Sequence of the first protein:
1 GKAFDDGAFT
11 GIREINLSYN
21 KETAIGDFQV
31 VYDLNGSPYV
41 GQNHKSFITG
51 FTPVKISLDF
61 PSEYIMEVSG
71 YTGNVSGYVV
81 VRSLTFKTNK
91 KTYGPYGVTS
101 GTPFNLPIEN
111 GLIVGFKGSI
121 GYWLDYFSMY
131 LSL

Sequence of the second protein:
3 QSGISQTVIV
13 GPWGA

These two protein chains interact to form a complex.

Residue-level contacts at the interface:
Residue F127 in the first protein interacts with residue P14 in the second protein (closest heavy-atom distance 3.3 Å).
Residue V81 in the first protein contacts residue G16 in the second protein (closest heavy-atom distance 4.5 Å).
Residue Y126 in the first protein contacts residue P14 in the second protein (closest heavy-atom distance 4.2 Å).
Residue F127 in the first protein contacts residue W15 in the second protein (closest heavy-atom distance 3.1 Å).
Residue S128 in the first protein is in contact with residue W15 in the second protein (closest heavy-atom distance 5.0 Å).
Residue F127 in the first protein is in contact with residue G13 in the second protein (closest heavy-atom distance 4.3 Å).
Residue D125 in the first protein interacts with residue W15 in the second protein (closest heavy-atom distance 4.5 Å).
Residue Y130 in the first protein interacts with residue T9 in the second protein (closest heavy-atom distance 3.8 Å).
Residue L131 in the first protein interacts with residue I11 in the second protein (closest heavy-atom distance 4.8 Å).
Residue S128 in the first protein is in contact with residue V12 in the second protein (closest heavy-atom distance 3.3 Å).
Residue S128 in the first protein interacts with residue P14 in the second protein (closest heavy-atom distance 3.3 Å).
Residue L131 in the first protein is in contact with residue V12 in the second protein (closest heavy-atom distance 3.9 Å).
Residue L106 in the first protein contacts residue V12 in the second protein (closest heavy-atom distance 3.9 Å).
Residue V79 in the first protein contacts residue A17 in the second protein (closest heavy-atom distance 3.3 Å).
Residue Y130 in the first protein is in contact with residue I11 in the second protein (closest heavy-atom distance 3.7 Å).
Residue D125 in the first protein is in contact with residue G16 in the second protein (closest heavy-atom distance 3.6 Å).
Residue Y126 in the first protein contacts residue A17 in the second protein (closest heavy-atom distance 3.4 Å).
Residue T72 in the first protein is in contact with residue W15 in the second protein (closest heavy-atom distance 4.3 Å).
Residue A8 in the first protein contacts residue T9 in the second protein (closest heavy-atom distance 3.8 Å).
Residue K117 in the first protein interacts with residue I11 in the second protein (closest heavy-atom distance 4.4 Å).
Residue M129 in the first protein contacts residue I11 in the second protein (closest heavy-atom distance 3.2 Å).
Residue S132 in the first protein contacts residue T9 in the second protein (closest heavy-atom distance 4.4 Å).
Residue L131 in the first protein interacts with residue T9 in the second protein (closest heavy-atom distance 3.3 Å).
Residue V81 in the first protein is in contact with residue W15 in the second protein (closest heavy-atom distance 4.0 Å).
Residue F104 in the first protein interacts with residue W15 in the second protein (closest heavy-atom distance 3.6 Å).
Residue Y126 in the first protein contacts residue G16 in the second protein (closest heavy-atom distance 4.0 Å).
Residue F127 in the first protein contacts residue V12 in the second protein (closest heavy-atom distance 4.9 Å).
Residue M129 in the first protein contacts residue W15 in the second protein (closest heavy-atom distance 3.7 Å).
Residue V114 in the first protein contacts residue T9 in the second protein (closest heavy-atom distance 4.4 Å).
Residue V79 in the first protein contacts residue G16 in the second protein (closest heavy-atom distance 3.8 Å).
Residue Y130 in the first protein interacts with residue V10 in the second protein (closest heavy-atom distance 3.3 Å).
Residue L106 in the first protein contacts residue W15 in the second protein (closest heavy-atom distance 4.0 Å).
Residue L131 in the first protein is in contact with residue V10 in the second protein (closest heavy-atom distance 2.9 Å).
Residue Y126 in the first protein interacts with residue W15 in the second protein (closest heavy-atom distance 3.1 Å).
Residue S128 in the first protein interacts with residue G13 in the second protein (closest heavy-atom distance 3.5 Å).
Residue M129 in the first protein interacts with residue V12 in the second protein (closest heavy-atom distance 2.8 Å).
Residue T72 in the first protein contacts residue G16 in the second protein (closest heavy-atom distance 3.6 Å).
Residue M129 in the first protein contacts residue V10 in the second protein (closest heavy-atom distance 4.0 Å).
Residue D125 in the first protein interacts with residue A17 in the second protein (closest heavy-atom distance 2.9 Å).
Residue S128 in the first protein contacts residue I11 in the second protein (closest heavy-atom distance 3.8 Å).